The following describes two proteins that form a bound complex.

Sequence of the second protein:
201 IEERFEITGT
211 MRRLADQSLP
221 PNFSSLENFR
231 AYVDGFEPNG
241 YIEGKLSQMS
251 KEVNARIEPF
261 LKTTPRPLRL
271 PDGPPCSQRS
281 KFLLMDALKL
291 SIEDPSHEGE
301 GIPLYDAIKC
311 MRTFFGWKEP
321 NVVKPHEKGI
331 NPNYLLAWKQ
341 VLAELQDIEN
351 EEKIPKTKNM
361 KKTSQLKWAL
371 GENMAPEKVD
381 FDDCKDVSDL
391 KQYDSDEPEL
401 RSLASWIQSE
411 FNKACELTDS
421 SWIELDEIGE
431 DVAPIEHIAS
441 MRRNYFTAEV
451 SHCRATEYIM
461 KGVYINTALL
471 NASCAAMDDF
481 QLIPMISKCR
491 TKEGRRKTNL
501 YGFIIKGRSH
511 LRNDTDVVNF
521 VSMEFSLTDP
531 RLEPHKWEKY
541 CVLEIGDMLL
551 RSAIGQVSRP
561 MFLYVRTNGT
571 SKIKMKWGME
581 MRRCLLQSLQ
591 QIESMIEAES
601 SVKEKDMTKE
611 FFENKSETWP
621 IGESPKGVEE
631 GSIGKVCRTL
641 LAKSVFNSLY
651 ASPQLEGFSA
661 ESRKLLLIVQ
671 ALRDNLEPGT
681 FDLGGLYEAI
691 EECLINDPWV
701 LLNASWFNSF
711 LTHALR

Sequence of the first protein:
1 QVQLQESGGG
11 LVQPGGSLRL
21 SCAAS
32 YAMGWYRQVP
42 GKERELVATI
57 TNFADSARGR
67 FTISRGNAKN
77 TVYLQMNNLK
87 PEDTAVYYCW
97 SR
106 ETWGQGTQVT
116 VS

Interface contacts:
Residue N675 in the second protein is in contact with residue Q1 in the first protein (closest heavy-atom distance 4.8 Å).
Residue D674 in the second protein interacts with residue Q1 in the first protein (closest heavy-atom distance 4.3 Å).
Residue R673 in the second protein is in contact with residue Q1 in the first protein (closest heavy-atom distance 3.0 Å).
Residue R673 in the second protein interacts with residue Y32 in the first protein (closest heavy-atom distance 4.0 Å).
Residue E630 in the second protein contacts residue A33 in the first protein (closest heavy-atom distance 4.8 Å).